Sequence of the second protein:
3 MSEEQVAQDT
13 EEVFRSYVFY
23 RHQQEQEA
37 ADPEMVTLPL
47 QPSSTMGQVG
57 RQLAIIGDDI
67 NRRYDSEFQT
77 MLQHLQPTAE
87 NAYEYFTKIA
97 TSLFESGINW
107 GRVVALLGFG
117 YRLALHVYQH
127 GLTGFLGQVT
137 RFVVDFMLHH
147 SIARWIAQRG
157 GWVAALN

Sequence of the first protein:
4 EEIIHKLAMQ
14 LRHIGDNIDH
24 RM

Contacts between the two chains:
Residue F74 in the second protein contacts residue L14 in the first protein (closest heavy-atom distance 3.4 Å).
Residue I95 in the second protein is in contact with residue A11 in the first protein (closest heavy-atom distance 3.3 Å).
Residue N105 in the second protein contacts residue D22 in the first protein (closest heavy-atom distance 2.8 Å).
Residue M77 in the second protein contacts residue K9 in the first protein (closest heavy-atom distance 3.7 Å).
Residue Y91 in the second protein contacts residue I7 in the first protein (closest heavy-atom distance 4.0 Å).
Residue I66 in the second protein is in contact with residue N20 in the first protein (closest heavy-atom distance 3.4 Å).
Residue S98 in the second protein contacts residue H8 in the first protein (closest heavy-atom distance 4.1 Å).
Residue F115 in the second protein interacts with residue L14 in the first protein (closest heavy-atom distance 3.7 Å).
Residue A111 in the second protein is in contact with residue I17 in the first protein (closest heavy-atom distance 3.6 Å).
Residue F74 in the second protein contacts residue Q13 in the first protein (closest heavy-atom distance 3.2 Å).
Residue G107 in the second protein contacts residue D22 in the first protein (closest heavy-atom distance 3.2 Å).
Residue I62 in the second protein is in contact with residue I21 in the first protein (closest heavy-atom distance 3.0 Å).
Residue I66 in the second protein interacts with residue I21 in the first protein (closest heavy-atom distance 4.0 Å).
Residue L81 in the second protein interacts with residue I6 in the first protein (closest heavy-atom distance 4.0 Å).
Residue F74 in the second protein is in contact with residue I17 in the first protein (closest heavy-atom distance 3.7 Å).
Residue N67 in the second protein is in contact with residue I17 in the first protein (closest heavy-atom distance 4.4 Å).
Residue G107 in the second protein is in contact with residue I21 in the first protein (closest heavy-atom distance 3.4 Å).
Residue W106 in the second protein is in contact with residue D22 in the first protein (closest heavy-atom distance 3.5 Å).
Residue H80 in the second protein is in contact with residue I6 in the first protein (closest heavy-atom distance 3.4 Å).
Residue G107 in the second protein contacts residue G18 in the first protein (closest heavy-atom distance 3.0 Å).
Residue V110 in the second protein contacts residue M25 in the first protein (closest heavy-atom distance 4.1 Å).
Residue E101 in the second protein interacts with residue R15 in the first protein (closest heavy-atom distance 3.8 Å).
Residue L78 in the second protein contacts residue L10 in the first protein (closest heavy-atom distance 4.1 Å).
Residue L59 in the second protein is in contact with residue M25 in the first protein (closest heavy-atom distance 4.3 Å).
Residue Y70 in the second protein contacts residue N20 in the first protein (closest heavy-atom distance 4.7 Å).
Residue G107 in the second protein interacts with residue M25 in the first protein (closest heavy-atom distance 4.4 Å).
Residue R108 in the second protein is in contact with residue L14 in the first protein (closest heavy-atom distance 4.7 Å).
Residue K94 in the second protein interacts with residue I7 in the first protein (closest heavy-atom distance 3.7 Å).
Residue I66 in the second protein is in contact with residue I17 in the first protein (closest heavy-atom distance 4.5 Å).
Residue I95 in the second protein contacts residue I7 in the first protein (closest heavy-atom distance 3.5 Å).
Residue S98 in the second protein interacts with residue R15 in the first protein (closest heavy-atom distance 2.8 Å).
Residue R108 in the second protein contacts residue G18 in the first protein (closest heavy-atom distance 3.8 Å).
Residue F115 in the second protein interacts with residue L10 in the first protein (closest heavy-atom distance 4.2 Å).
Residue N105 in the second protein is in contact with residue G18 in the first protein (closest heavy-atom distance 3.7 Å).
Residue A111 in the second protein is in contact with residue G18 in the first protein (closest heavy-atom distance 3.6 Å).
Residue L99 in the second protein interacts with residue R15 in the first protein (closest heavy-atom distance 3.5 Å).
Residue S98 in the second protein is in contact with residue A11 in the first protein (closest heavy-atom distance 3.3 Å).
Residue W106 in the second protein is in contact with residue M25 in the first protein (closest heavy-atom distance 3.9 Å).
Residue F74 in the second protein is in contact with residue L10 in the first protein (closest heavy-atom distance 3.8 Å).
Residue Y70 in the second protein interacts with residue I17 in the first protein (closest heavy-atom distance 3.4 Å).
Residue S98 in the second protein contacts residue M12 in the first protein (closest heavy-atom distance 3.3 Å).
Residue V110 in the second protein interacts with residue I21 in the first protein (closest heavy-atom distance 4.5 Å).
Residue I95 in the second protein is in contact with residue L14 in the first protein (closest heavy-atom distance 3.6 Å).
Residue I62 in the second protein is in contact with residue M25 in the first protein (closest heavy-atom distance 3.5 Å).
Residue M77 in the second protein interacts with residue L10 in the first protein (closest heavy-atom distance 3.6 Å).
Residue G63 in the second protein contacts residue I21 in the first protein (closest heavy-atom distance 3.6 Å).
Residue N105 in the second protein contacts residue D19 in the first protein (closest heavy-atom distance 2.8 Å).
Residue R108 in the second protein is in contact with residue D19 in the first protein (closest heavy-atom distance 3.1 Å).
Residue E73 in the second protein contacts residue Q13 in the first protein (closest heavy-atom distance 3.6 Å).
Residue M77 in the second protein contacts residue I6 in the first protein (closest heavy-atom distance 3.5 Å).
Residue I62 in the second protein interacts with residue R24 in the first protein (closest heavy-atom distance 4.1 Å).
Residue L81 in the second protein contacts residue L10 in the first protein (closest heavy-atom distance 4.1 Å).
Residue I95 in the second protein is in contact with residue L10 in the first protein (closest heavy-atom distance 3.7 Å).
Residue L81 in the second protein is in contact with residue I7 in the first protein (closest heavy-atom distance 4.2 Å).
Residue A111 in the second protein contacts residue L14 in the first protein (closest heavy-atom distance 3.3 Å).
Residue L99 in the second protein is in contact with residue A11 in the first protein (closest heavy-atom distance 4.1 Å).
Residue M77 in the second protein contacts residue Q13 in the first protein (closest heavy-atom distance 3.3 Å).
Residue S102 in the second protein is in contact with residue R15 in the first protein (closest heavy-atom distance 2.8 Å).
Residue R108 in the second protein contacts residue R15 in the first protein (closest heavy-atom distance 3.9 Å).
Residue L99 in the second protein contacts residue L14 in the first protein (closest heavy-atom distance 3.4 Å).

This data describes a binding interaction between two proteins.